Sequence of the second protein:
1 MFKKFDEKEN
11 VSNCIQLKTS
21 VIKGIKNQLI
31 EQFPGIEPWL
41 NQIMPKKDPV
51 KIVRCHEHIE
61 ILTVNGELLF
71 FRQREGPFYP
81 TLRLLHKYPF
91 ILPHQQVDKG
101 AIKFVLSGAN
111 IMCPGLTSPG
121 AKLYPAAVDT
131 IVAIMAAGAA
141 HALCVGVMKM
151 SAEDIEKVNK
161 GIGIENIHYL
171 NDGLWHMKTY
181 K

Interface contacts:
Residue K99 in the first protein contacts residue G138 in the second protein (closest heavy-atom distance 3.0 Å).
Residue A137 in the first protein is in contact with residue A137 in the second protein (closest heavy-atom distance 3.8 Å).
Residue A137 in the first protein is in contact with residue K99 in the second protein (closest heavy-atom distance 4.0 Å).
Residue A140 in the first protein interacts with residue G100 in the second protein (closest heavy-atom distance 4.1 Å).
Residue K99 in the first protein contacts residue A139 in the second protein (closest heavy-atom distance 3.6 Å).
Residue K99 in the first protein is in contact with residue A140 in the second protein (closest heavy-atom distance 3.0 Å).
Residue A136 in the first protein interacts with residue G138 in the second protein (closest heavy-atom distance 4.0 Å).
Residue I102 in the first protein is in contact with residue A139 in the second protein (closest heavy-atom distance 3.8 Å).
Residue I102 in the first protein interacts with residue G138 in the second protein (closest heavy-atom distance 3.4 Å).
Residue L106 in the first protein contacts residue L170 in the second protein (closest heavy-atom distance 3.4 Å).
Residue G138 in the first protein contacts residue A137 in the second protein (closest heavy-atom distance 2.7 Å).
Residue G138 in the first protein is in contact with residue G138 in the second protein (closest heavy-atom distance 4.4 Å).
Residue L106 in the first protein contacts residue L143 in the second protein (closest heavy-atom distance 4.6 Å).
Residue N171 in the first protein interacts with residue Y169 in the second protein (closest heavy-atom distance 3.9 Å).
Residue Y169 in the first protein is in contact with residue N171 in the second protein (closest heavy-atom distance 4.3 Å).
Residue H141 in the first protein is in contact with residue K99 in the second protein (closest heavy-atom distance 4.8 Å).
Residue N171 in the first protein contacts residue N171 in the second protein (closest heavy-atom distance 3.6 Å).
Residue G138 in the first protein is in contact with residue I102 in the second protein (closest heavy-atom distance 3.1 Å).
Residue W175 in the first protein is in contact with residue S107 in the second protein (closest heavy-atom distance 4.6 Å).
Residue H141 in the first protein contacts residue G100 in the second protein (closest heavy-atom distance 4.0 Å).
Residue G100 in the first protein contacts residue A140 in the second protein (closest heavy-atom distance 4.2 Å).
Residue L143 in the first protein contacts residue L106 in the second protein (closest heavy-atom distance 4.3 Å).
Residue K99 in the first protein contacts residue H141 in the second protein (closest heavy-atom distance 4.7 Å).
Residue L170 in the first protein interacts with residue K103 in the second protein (closest heavy-atom distance 4.5 Å).
Residue N171 in the first protein contacts residue H176 in the second protein (closest heavy-atom distance 4.2 Å).
Residue N171 in the first protein contacts residue D172 in the second protein (closest heavy-atom distance 4.9 Å).
Residue K103 in the first protein is in contact with residue H141 in the second protein (closest heavy-atom distance 3.7 Å).
Residue L170 in the first protein interacts with residue L106 in the second protein (closest heavy-atom distance 4.2 Å).
Residue G138 in the first protein interacts with residue V97 in the second protein (closest heavy-atom distance 4.8 Å).
Residue A139 in the first protein interacts with residue I102 in the second protein (closest heavy-atom distance 3.9 Å).
Residue G138 in the first protein contacts residue A136 in the second protein (closest heavy-atom distance 3.8 Å).
Residue A139 in the first protein contacts residue A137 in the second protein (closest heavy-atom distance 4.6 Å).
Residue G138 in the first protein interacts with residue D98 in the second protein (closest heavy-atom distance 4.4 Å).
Residue K103 in the first protein contacts residue W175 in the second protein (closest heavy-atom distance 3.9 Å).
Residue S107 in the first protein contacts residue W175 in the second protein (closest heavy-atom distance 4.7 Å).
Residue H86 in the first protein contacts residue K103 in the second protein (closest heavy-atom distance 3.0 Å).
Residue W175 in the first protein contacts residue K103 in the second protein (closest heavy-atom distance 4.1 Å).
Residue A139 in the first protein contacts residue K99 in the second protein (closest heavy-atom distance 3.6 Å).
Residue N171 in the first protein is in contact with residue L170 in the second protein (closest heavy-atom distance 4.5 Å).
Residue K103 in the first protein contacts residue L170 in the second protein (closest heavy-atom distance 4.5 Å).
Residue H141 in the first protein is in contact with residue F104 in the second protein (closest heavy-atom distance 4.2 Å).
Residue N171 in the first protein contacts residue L106 in the second protein (closest heavy-atom distance 3.6 Å).
Residue G138 in the first protein is in contact with residue K99 in the second protein (closest heavy-atom distance 3.1 Å).
Residue A140 in the first protein is in contact with residue K99 in the second protein (closest heavy-atom distance 2.9 Å).
Residue I102 in the first protein interacts with residue L143 in the second protein (closest heavy-atom distance 4.7 Å).
Residue H141 in the first protein interacts with residue K103 in the second protein (closest heavy-atom distance 3.6 Å).
Residue V97 in the first protein contacts residue G138 in the second protein (closest heavy-atom distance 4.8 Å).
Residue G100 in the first protein is in contact with residue H141 in the second protein (closest heavy-atom distance 4.0 Å).
Residue L106 in the first protein contacts residue L106 in the second protein (closest heavy-atom distance 3.9 Å).
Residue L106 in the first protein interacts with residue N171 in the second protein (closest heavy-atom distance 2.9 Å).
Residue K103 in the first protein is in contact with residue H86 in the second protein (closest heavy-atom distance 2.8 Å).
Residue A137 in the first protein is in contact with residue G138 in the second protein (closest heavy-atom distance 4.4 Å).
Residue L170 in the first protein interacts with residue N171 in the second protein (closest heavy-atom distance 3.7 Å).
Residue D98 in the first protein contacts residue G138 in the second protein (closest heavy-atom distance 4.1 Å).
Residue F104 in the first protein interacts with residue H141 in the second protein (closest heavy-atom distance 4.3 Å).

Sequence of the first protein:
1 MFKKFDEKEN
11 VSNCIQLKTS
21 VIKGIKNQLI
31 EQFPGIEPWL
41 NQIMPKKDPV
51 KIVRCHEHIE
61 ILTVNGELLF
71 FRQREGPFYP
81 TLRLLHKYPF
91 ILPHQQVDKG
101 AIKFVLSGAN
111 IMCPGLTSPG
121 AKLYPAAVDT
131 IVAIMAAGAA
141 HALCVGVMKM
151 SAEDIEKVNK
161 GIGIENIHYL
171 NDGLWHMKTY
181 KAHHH

This data describes a binding interaction between two proteins.